This data describes a binding interaction between two proteins.

Interface contacts:
Residue L138 in the first protein contacts residue G153 in the second protein (closest heavy-atom distance 3.8 Å).
Residue K41 in the first protein contacts residue A103 in the second protein (closest heavy-atom distance 4.2 Å).
Residue T37 in the first protein contacts residue A103 in the second protein (closest heavy-atom distance 4.2 Å).
Residue S147 in the first protein contacts residue V150 in the second protein (closest heavy-atom distance 3.4 Å).
Residue I144 in the first protein is in contact with residue G153 in the second protein (closest heavy-atom distance 2.8 Å).
Residue G146 in the first protein contacts residue F152 in the second protein (closest heavy-atom distance 2.9 Å).
Residue H36 in the first protein contacts residue A103 in the second protein (closest heavy-atom distance 3.7 Å).
Residue N143 in the first protein interacts with residue H155 in the second protein (closest heavy-atom distance 3.2 Å).
Residue Y135 in the first protein interacts with residue F152 in the second protein (closest heavy-atom distance 3.6 Å).
Residue F152 in the first protein is in contact with residue I144 in the second protein (closest heavy-atom distance 3.8 Å).
Residue N143 in the first protein interacts with residue G153 in the second protein (closest heavy-atom distance 3.4 Å).
Residue V150 in the first protein is in contact with residue G146 in the second protein (closest heavy-atom distance 3.5 Å).
Residue G146 in the first protein is in contact with residue G148 in the second protein (closest heavy-atom distance 3.7 Å).
Residue E145 in the first protein contacts residue F152 in the second protein (closest heavy-atom distance 4.8 Å).
Residue F152 in the first protein interacts with residue Y135 in the second protein (closest heavy-atom distance 3.6 Å).
Residue I144 in the first protein interacts with residue H151 in the second protein (closest heavy-atom distance 4.2 Å).
Residue G153 in the first protein interacts with residue G146 in the second protein (closest heavy-atom distance 4.8 Å).
Residue S147 in the first protein contacts residue S147 in the second protein (closest heavy-atom distance 3.2 Å).
Residue E145 in the first protein interacts with residue E145 in the second protein (closest heavy-atom distance 3.6 Å).
Residue Y154 in the first protein is in contact with residue L138 in the second protein (closest heavy-atom distance 3.6 Å).
Residue G146 in the first protein interacts with residue V150 in the second protein (closest heavy-atom distance 3.2 Å).
Residue H155 in the first protein interacts with residue N143 in the second protein (closest heavy-atom distance 3.3 Å).
Residue E145 in the first protein is in contact with residue H151 in the second protein (closest heavy-atom distance 3.7 Å).
Residue F152 in the first protein contacts residue S131 in the second protein (closest heavy-atom distance 3.7 Å).
Residue S147 in the first protein interacts with residue F152 in the second protein (closest heavy-atom distance 4.5 Å).
Residue I144 in the first protein is in contact with residue H155 in the second protein (closest heavy-atom distance 3.6 Å).
Residue G153 in the first protein contacts residue L138 in the second protein (closest heavy-atom distance 3.8 Å).
Residue K142 in the first protein interacts with residue E145 in the second protein (closest heavy-atom distance 2.9 Å).
Residue G146 in the first protein contacts residue S147 in the second protein (closest heavy-atom distance 3.6 Å).
Residue G146 in the first protein is in contact with residue H151 in the second protein (closest heavy-atom distance 3.0 Å).
Residue H151 in the first protein contacts residue E145 in the second protein (closest heavy-atom distance 3.8 Å).
Residue L138 in the first protein is in contact with residue Y154 in the second protein (closest heavy-atom distance 3.5 Å).
Residue G153 in the first protein interacts with residue N143 in the second protein (closest heavy-atom distance 3.5 Å).
Residue V150 in the first protein is in contact with residue S147 in the second protein (closest heavy-atom distance 3.1 Å).
Residue A103 in the first protein is in contact with residue T37 in the second protein (closest heavy-atom distance 4.2 Å).
Residue N143 in the first protein contacts residue Y154 in the second protein (closest heavy-atom distance 2.8 Å).
Residue L102 in the first protein interacts with residue K41 in the second protein (closest heavy-atom distance 4.2 Å).
Residue Y154 in the first protein contacts residue N143 in the second protein (closest heavy-atom distance 2.9 Å).
Residue G153 in the first protein is in contact with residue I144 in the second protein (closest heavy-atom distance 2.9 Å).
Residue Y154 in the first protein interacts with residue I144 in the second protein (closest heavy-atom distance 4.7 Å).
Residue G148 in the first protein interacts with residue G146 in the second protein (closest heavy-atom distance 4.0 Å).
Residue I144 in the first protein is in contact with residue Y154 in the second protein (closest heavy-atom distance 4.7 Å).
Residue S131 in the first protein is in contact with residue F152 in the second protein (closest heavy-atom distance 3.7 Å).
Residue H155 in the first protein is in contact with residue I144 in the second protein (closest heavy-atom distance 3.4 Å).
Residue A103 in the first protein contacts residue K41 in the second protein (closest heavy-atom distance 4.7 Å).
Residue S147 in the first protein is in contact with residue G146 in the second protein (closest heavy-atom distance 3.7 Å).
Residue Q134 in the first protein contacts residue F152 in the second protein (closest heavy-atom distance 3.7 Å).
Residue L138 in the first protein contacts residue F152 in the second protein (closest heavy-atom distance 4.2 Å).
Residue H155 in the first protein contacts residue E145 in the second protein (closest heavy-atom distance 3.3 Å).
Residue A103 in the first protein contacts residue H36 in the second protein (closest heavy-atom distance 3.6 Å).
Residue F152 in the first protein interacts with residue L138 in the second protein (closest heavy-atom distance 4.2 Å).
Residue F152 in the first protein interacts with residue G146 in the second protein (closest heavy-atom distance 2.9 Å).
Residue E145 in the first protein interacts with residue K142 in the second protein (closest heavy-atom distance 2.9 Å).
Residue H151 in the first protein contacts residue I144 in the second protein (closest heavy-atom distance 4.3 Å).
Residue F152 in the first protein is in contact with residue S147 in the second protein (closest heavy-atom distance 4.1 Å).
Residue I144 in the first protein contacts residue F152 in the second protein (closest heavy-atom distance 3.6 Å).
Residue E145 in the first protein contacts residue H155 in the second protein (closest heavy-atom distance 3.3 Å).
Residue K41 in the first protein is in contact with residue L102 in the second protein (closest heavy-atom distance 3.5 Å).
Residue F152 in the first protein contacts residue Q134 in the second protein (closest heavy-atom distance 3.6 Å).
Residue H151 in the first protein interacts with residue G146 in the second protein (closest heavy-atom distance 3.0 Å).

Sequence of the second protein:
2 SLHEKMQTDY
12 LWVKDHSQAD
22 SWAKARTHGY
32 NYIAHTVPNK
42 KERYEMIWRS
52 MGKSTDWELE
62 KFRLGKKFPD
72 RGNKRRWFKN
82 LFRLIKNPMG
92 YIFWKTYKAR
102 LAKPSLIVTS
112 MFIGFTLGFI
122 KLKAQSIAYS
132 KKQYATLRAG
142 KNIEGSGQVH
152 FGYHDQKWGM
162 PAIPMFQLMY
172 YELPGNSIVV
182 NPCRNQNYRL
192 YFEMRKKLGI

Sequence of the first protein:
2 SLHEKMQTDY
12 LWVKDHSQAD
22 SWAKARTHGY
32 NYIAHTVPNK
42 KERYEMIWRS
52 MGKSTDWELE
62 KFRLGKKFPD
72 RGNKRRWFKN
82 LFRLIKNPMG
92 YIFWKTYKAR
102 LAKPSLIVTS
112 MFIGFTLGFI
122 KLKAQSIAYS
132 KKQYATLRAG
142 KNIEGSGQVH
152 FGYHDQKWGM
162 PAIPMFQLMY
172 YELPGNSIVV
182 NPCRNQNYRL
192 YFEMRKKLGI